These two protein chains interact to form a complex.

Sequence of chain B:
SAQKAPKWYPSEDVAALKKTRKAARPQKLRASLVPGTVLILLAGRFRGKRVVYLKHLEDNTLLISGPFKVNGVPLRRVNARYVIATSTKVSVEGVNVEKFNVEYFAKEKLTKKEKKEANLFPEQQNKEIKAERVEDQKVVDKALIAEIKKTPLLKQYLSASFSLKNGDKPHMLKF

Contacts between the two chains:
Residue A3 in chain B is in contact with residue A77 in chain A (closest heavy-atom distance 4.9 Å).
Residue Q4 in chain B is in contact with residue L75 in chain A (closest heavy-atom distance 4.9 Å).

Sequence of chain A:
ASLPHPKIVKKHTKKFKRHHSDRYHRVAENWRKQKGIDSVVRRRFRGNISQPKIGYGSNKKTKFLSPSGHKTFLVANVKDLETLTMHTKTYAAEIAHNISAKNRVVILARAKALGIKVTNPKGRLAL